Sequence of protein 1:
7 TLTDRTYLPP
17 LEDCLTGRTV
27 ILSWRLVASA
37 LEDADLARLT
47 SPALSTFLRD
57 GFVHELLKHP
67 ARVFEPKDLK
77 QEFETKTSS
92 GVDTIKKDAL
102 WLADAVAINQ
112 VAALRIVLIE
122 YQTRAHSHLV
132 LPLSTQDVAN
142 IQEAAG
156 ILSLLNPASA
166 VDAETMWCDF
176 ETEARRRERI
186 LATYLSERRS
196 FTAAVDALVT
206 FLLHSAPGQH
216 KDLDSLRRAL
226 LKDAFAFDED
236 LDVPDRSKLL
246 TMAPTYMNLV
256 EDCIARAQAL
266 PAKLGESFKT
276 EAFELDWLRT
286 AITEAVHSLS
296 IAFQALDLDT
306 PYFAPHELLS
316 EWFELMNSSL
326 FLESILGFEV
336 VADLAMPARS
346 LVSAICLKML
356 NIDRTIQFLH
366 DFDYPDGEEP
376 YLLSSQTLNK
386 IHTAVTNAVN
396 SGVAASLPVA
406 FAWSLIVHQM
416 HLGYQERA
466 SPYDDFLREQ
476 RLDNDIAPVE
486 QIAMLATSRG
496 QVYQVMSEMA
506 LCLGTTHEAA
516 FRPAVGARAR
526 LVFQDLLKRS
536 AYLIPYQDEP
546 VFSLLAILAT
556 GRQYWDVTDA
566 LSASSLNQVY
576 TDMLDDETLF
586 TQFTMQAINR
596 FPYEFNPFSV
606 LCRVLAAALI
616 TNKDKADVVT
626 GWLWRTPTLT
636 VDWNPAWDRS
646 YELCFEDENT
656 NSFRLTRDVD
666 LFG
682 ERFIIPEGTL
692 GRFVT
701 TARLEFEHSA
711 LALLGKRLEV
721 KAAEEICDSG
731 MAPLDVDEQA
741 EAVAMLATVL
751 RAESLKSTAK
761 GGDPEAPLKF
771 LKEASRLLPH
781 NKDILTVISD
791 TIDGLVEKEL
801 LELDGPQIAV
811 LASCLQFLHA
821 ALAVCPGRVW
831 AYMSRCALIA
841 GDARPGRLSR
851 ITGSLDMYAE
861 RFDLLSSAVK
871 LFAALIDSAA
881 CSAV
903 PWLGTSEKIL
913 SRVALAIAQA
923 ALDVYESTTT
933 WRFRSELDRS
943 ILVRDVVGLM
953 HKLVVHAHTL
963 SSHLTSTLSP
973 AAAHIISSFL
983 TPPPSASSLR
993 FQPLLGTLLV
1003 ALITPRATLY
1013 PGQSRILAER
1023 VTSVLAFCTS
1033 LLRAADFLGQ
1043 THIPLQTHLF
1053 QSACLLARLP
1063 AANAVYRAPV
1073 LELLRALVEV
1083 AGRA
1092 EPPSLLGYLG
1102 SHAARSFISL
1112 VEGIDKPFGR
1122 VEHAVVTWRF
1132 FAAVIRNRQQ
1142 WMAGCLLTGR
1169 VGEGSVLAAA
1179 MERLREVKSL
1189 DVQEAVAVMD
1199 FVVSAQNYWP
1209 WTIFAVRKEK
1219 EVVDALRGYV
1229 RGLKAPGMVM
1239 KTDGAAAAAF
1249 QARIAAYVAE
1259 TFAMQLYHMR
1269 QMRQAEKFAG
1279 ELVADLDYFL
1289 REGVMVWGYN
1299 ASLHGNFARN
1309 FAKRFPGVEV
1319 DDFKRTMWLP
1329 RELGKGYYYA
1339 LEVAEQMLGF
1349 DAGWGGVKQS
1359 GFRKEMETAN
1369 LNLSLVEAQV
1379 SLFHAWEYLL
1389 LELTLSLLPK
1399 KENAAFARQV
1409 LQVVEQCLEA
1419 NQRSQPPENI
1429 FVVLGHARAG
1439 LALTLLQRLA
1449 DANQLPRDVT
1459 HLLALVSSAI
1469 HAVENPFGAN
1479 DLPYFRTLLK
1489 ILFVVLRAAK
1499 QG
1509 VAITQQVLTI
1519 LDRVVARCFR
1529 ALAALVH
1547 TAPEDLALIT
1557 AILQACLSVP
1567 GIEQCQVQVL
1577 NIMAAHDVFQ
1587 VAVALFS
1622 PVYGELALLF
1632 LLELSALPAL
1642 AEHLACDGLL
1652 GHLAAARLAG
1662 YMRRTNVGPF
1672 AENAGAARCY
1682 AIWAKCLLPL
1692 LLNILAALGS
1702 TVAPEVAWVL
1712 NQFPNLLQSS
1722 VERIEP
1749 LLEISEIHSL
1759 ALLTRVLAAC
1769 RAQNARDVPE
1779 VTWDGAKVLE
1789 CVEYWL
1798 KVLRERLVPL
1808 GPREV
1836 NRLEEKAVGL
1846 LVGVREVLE

These two protein chains interact to form a complex.

Residue-level contacts at the interface:
Residue K1841 in protein 1 interacts with residue E43 in protein 2 (closest heavy-atom distance 3.8 Å).
Residue Q1445 in protein 1 contacts residue D36 in protein 2 (closest heavy-atom distance 3.8 Å).
Residue Y1386 in protein 1 contacts residue I26 in protein 2 (closest heavy-atom distance 4.0 Å).
Residue Q1560 in protein 1 is in contact with residue V45 in protein 2 (closest heavy-atom distance 3.1 Å).
Residue K1686 in protein 1 is in contact with residue W49 in protein 2 (closest heavy-atom distance 4.0 Å).
Residue R1446 in protein 1 interacts with residue R32 in protein 2 (closest heavy-atom distance 4.2 Å).
Residue H1266 in protein 1 is in contact with residue T22 in protein 2 (closest heavy-atom distance 3.5 Å).
Residue Y1265 in protein 1 interacts with residue T22 in protein 2 (closest heavy-atom distance 4.3 Å).
Residue W1209 in protein 1 is in contact with residue Y13 in protein 2 (closest heavy-atom distance 3.8 Å).
Residue V1812 in protein 1 contacts residue E43 in protein 2 (closest heavy-atom distance 4.1 Å).
Residue P1208 in protein 1 interacts with residue T22 in protein 2 (closest heavy-atom distance 3.7 Å).
Residue R1446 in protein 1 is in contact with residue S33 in protein 2 (closest heavy-atom distance 4.1 Å).
Residue M1262 in protein 1 is in contact with residue T22 in protein 2 (closest heavy-atom distance 4.0 Å).
Residue N1205 in protein 1 is in contact with residue T22 in protein 2 (closest heavy-atom distance 3.1 Å).
Residue E1811 in protein 1 interacts with residue A39 in protein 2 (closest heavy-atom distance 3.6 Å).
Residue E1811 in protein 1 is in contact with residue R35 in protein 2 (closest heavy-atom distance 3.6 Å).
Residue L1441 in protein 1 contacts residue F37 in protein 2 (closest heavy-atom distance 4.3 Å).
Residue M1270 in protein 1 interacts with residue Y13 in protein 2 (closest heavy-atom distance 3.9 Å).
Residue T1442 in protein 1 interacts with residue S33 in protein 2 (closest heavy-atom distance 3.2 Å).
Residue Q1204 in protein 1 interacts with residue T22 in protein 2 (closest heavy-atom distance 4.0 Å).
Residue V1492 in protein 1 contacts residue F37 in protein 2 (closest heavy-atom distance 4.0 Å).
Residue Q1560 in protein 1 is in contact with residue E48 in protein 2 (closest heavy-atom distance 3.8 Å).
Residue P1809 in protein 1 interacts with residue E42 in protein 2 (closest heavy-atom distance 4.0 Å).
Residue D1449 in protein 1 is in contact with residue F40 in protein 2 (closest heavy-atom distance 3.0 Å).
Residue H1266 in protein 1 interacts with residue Y13 in protein 2 (closest heavy-atom distance 3.1 Å).
Residue N1205 in protein 1 interacts with residue K20 in protein 2 (closest heavy-atom distance 3.9 Å).
Residue L1389 in protein 1 is in contact with residue L30 in protein 2 (closest heavy-atom distance 3.5 Å).
Residue A1697 in protein 1 contacts residue F60 in protein 2 (closest heavy-atom distance 3.5 Å).
Residue Q1272 in protein 1 interacts with residue D9 in protein 2 (closest heavy-atom distance 3.7 Å).
Residue H1756 in protein 1 contacts residue R53 in protein 2 (closest heavy-atom distance 3.1 Å).
Residue W1209 in protein 1 is in contact with residue L17 in protein 2 (closest heavy-atom distance 3.9 Å).
Residue F1491 in protein 1 contacts residue N44 in protein 2 (closest heavy-atom distance 4.0 Å).
Residue L1760 in protein 1 interacts with residue F60 in protein 2 (closest heavy-atom distance 4.2 Å).
Residue R1495 in protein 1 contacts residue F40 in protein 2 (closest heavy-atom distance 3.3 Å).
Residue E1390 in protein 1 is in contact with residue I26 in protein 2 (closest heavy-atom distance 3.8 Å).
Residue Y1265 in protein 1 contacts residue M25 in protein 2 (closest heavy-atom distance 3.2 Å).
Residue Q1560 in protein 1 interacts with residue W49 in protein 2 (closest heavy-atom distance 3.1 Å).
Residue K1841 in protein 1 contacts residue T46 in protein 2 (closest heavy-atom distance 3.4 Å).
Residue F1491 in protein 1 interacts with residue F37 in protein 2 (closest heavy-atom distance 4.1 Å).
Residue Q1445 in protein 1 contacts residue S33 in protein 2 (closest heavy-atom distance 3.1 Å).
Residue E1569 in protein 1 is in contact with residue R55 in protein 2 (closest heavy-atom distance 3.9 Å).
Residue A1448 in protein 1 is in contact with residue F40 in protein 2 (closest heavy-atom distance 4.0 Å).
Residue G1808 in protein 1 contacts residue E42 in protein 2 (closest heavy-atom distance 4.2 Å).
Residue A1557 in protein 1 interacts with residue L41 in protein 2 (closest heavy-atom distance 3.8 Å).
Residue L1389 in protein 1 is in contact with residue G29 in protein 2 (closest heavy-atom distance 4.2 Å).
Residue F1491 in protein 1 contacts residue L41 in protein 2 (closest heavy-atom distance 4.2 Å).
Residue S1564 in protein 1 interacts with residue E48 in protein 2 (closest heavy-atom distance 2.7 Å).
Residue N1205 in protein 1 is in contact with residue T21 in protein 2 (closest heavy-atom distance 3.4 Å).
Residue R1446 in protein 1 contacts residue G29 in protein 2 (closest heavy-atom distance 4.1 Å).
Residue R1495 in protein 1 is in contact with residue L47 in protein 2 (closest heavy-atom distance 4.3 Å).
Residue W1209 in protein 1 is in contact with residue L14 in protein 2 (closest heavy-atom distance 3.6 Å).
Residue E1851 in protein 1 interacts with residue Y57 in protein 2 (closest heavy-atom distance 3.4 Å).
Residue E1811 in protein 1 is in contact with residue D36 in protein 2 (closest heavy-atom distance 3.2 Å).
Residue S1753 in protein 1 interacts with residue R53 in protein 2 (closest heavy-atom distance 4.2 Å).
Residue K1488 in protein 1 is in contact with residue F37 in protein 2 (closest heavy-atom distance 3.9 Å).
Residue R1495 in protein 1 interacts with residue N44 in protein 2 (closest heavy-atom distance 2.8 Å).
Residue L1845 in protein 1 interacts with residue R53 in protein 2 (closest heavy-atom distance 3.4 Å).
Residue Q1445 in protein 1 interacts with residue F37 in protein 2 (closest heavy-atom distance 3.2 Å).
Residue Y1265 in protein 1 interacts with residue I26 in protein 2 (closest heavy-atom distance 3.7 Å).
Residue L1393 in protein 1 contacts residue R32 in protein 2 (closest heavy-atom distance 3.7 Å).

Sequence of protein 2:
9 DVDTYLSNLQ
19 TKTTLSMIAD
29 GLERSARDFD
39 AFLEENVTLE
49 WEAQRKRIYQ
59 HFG